Residue-level contacts at the interface:
Residue I179 in chain B is in contact with residue S365 in chain A (closest heavy-atom distance 2.8 Å).
Residue R178 in chain B interacts with residue L382 in chain A (closest heavy-atom distance 2.8 Å).
Residue M382 in chain B is in contact with residue K231 in chain A (closest heavy-atom distance 2.8 Å).
Residue K343 in chain B is in contact with residue S354 in chain A (closest heavy-atom distance 3.0 Å).
Residue N380 in chain B contacts residue P229 in chain A (closest heavy-atom distance 3.7 Å).
Residue E367 in chain B contacts residue K231 in chain A (closest heavy-atom distance 3.4 Å).
Residue P176 in chain B interacts with residue Q367 in chain A (closest heavy-atom distance 3.2 Å).
Residue E267 in chain B interacts with residue G362 in chain A (closest heavy-atom distance 3.6 Å).
Residue C376 in chain B is in contact with residue K404 in chain A (closest heavy-atom distance 2.8 Å).
Residue S381 in chain B interacts with residue G232 in chain A (closest heavy-atom distance 3.7 Å).
Residue E267 in chain B interacts with residue L363 in chain A (closest heavy-atom distance 2.9 Å).
Residue W181 in chain B interacts with residue T375 in chain A (closest heavy-atom distance 3.4 Å).
Residue R178 in chain B is in contact with residue V383 in chain A (closest heavy-atom distance 3.4 Å).
Residue M342 in chain B interacts with residue S358 in chain A (closest heavy-atom distance 3.7 Å).
Residue N184 in chain B is in contact with residue R373 in chain A (closest heavy-atom distance 3.1 Å).
Residue I179 in chain B is in contact with residue L364 in chain A (closest heavy-atom distance 3.6 Å).
Residue N350 in chain B is in contact with residue I233 in chain A (closest heavy-atom distance 3.4 Å).
Residue S270 in chain B interacts with residue F360 in chain A (closest heavy-atom distance 3.7 Å).
Residue R362 in chain B interacts with residue S377 in chain A (closest heavy-atom distance 3.6 Å).
Residue Q266 in chain B interacts with residue G361 in chain A (closest heavy-atom distance 3.5 Å).
Residue K302 in chain B contacts residue A355 in chain A (closest heavy-atom distance 2.8 Å).
Residue Q266 in chain B contacts residue F360 in chain A (closest heavy-atom distance 3.1 Å).
Residue D375 in chain B contacts residue L585 in chain A (closest heavy-atom distance 3.8 Å).
Residue L177 in chain B is in contact with residue Q367 in chain A (closest heavy-atom distance 2.9 Å).
Residue N380 in chain B interacts with residue G232 in chain A (closest heavy-atom distance 2.9 Å).
Residue D273 in chain B contacts residue R356 in chain A (closest heavy-atom distance 2.8 Å).
Residue Q366 in chain B is in contact with residue K391 in chain A (closest heavy-atom distance 2.9 Å).
Residue I187 in chain B interacts with residue L382 in chain A (closest heavy-atom distance 3.7 Å).
Residue Y420 in chain B contacts residue H357 in chain A (closest heavy-atom distance 3.3 Å).
Residue T298 in chain B contacts residue I350 in chain A (closest heavy-atom distance 3.5 Å).
Residue G363 in chain B interacts with residue R359 in chain A (closest heavy-atom distance 3.6 Å).
Residue S270 in chain B contacts residue S379 in chain A (closest heavy-atom distance 3.3 Å).
Residue E297 in chain B contacts residue K351 in chain A (closest heavy-atom distance 2.8 Å).
Residue D341 in chain B contacts residue S358 in chain A (closest heavy-atom distance 3.0 Å).
Residue N377 in chain B interacts with residue I402 in chain A (closest heavy-atom distance 3.5 Å).
Residue K302 in chain B contacts residue R356 in chain A (closest heavy-atom distance 3.7 Å).
Residue L177 in chain B interacts with residue I366 in chain A (closest heavy-atom distance 3.7 Å).
Residue F300 in chain B is in contact with residue I350 in chain A (closest heavy-atom distance 3.5 Å).
Residue V351 in chain B contacts residue I236 in chain A (closest heavy-atom distance 3.7 Å).
Residue F300 in chain B is in contact with residue A355 in chain A (closest heavy-atom distance 3.7 Å).
Residue N380 in chain B is in contact with residue K231 in chain A (closest heavy-atom distance 3.3 Å).
Residue E378 in chain B interacts with residue I233 in chain A (closest heavy-atom distance 3.7 Å).
Residue I269 in chain B is in contact with residue R356 in chain A (closest heavy-atom distance 3.3 Å).
Residue R362 in chain B interacts with residue S358 in chain A (closest heavy-atom distance 3.4 Å).
Residue E378 in chain B is in contact with residue M228 in chain A (closest heavy-atom distance 3.6 Å).
Residue D375 in chain B contacts residue R681 in chain A (closest heavy-atom distance 2.8 Å).
Residue R178 in chain B interacts with residue S365 in chain A (closest heavy-atom distance 3.7 Å).
Residue D361 in chain B interacts with residue K391 in chain A (closest heavy-atom distance 2.8 Å).
Residue Q274 in chain B contacts residue V383 in chain A (closest heavy-atom distance 3.6 Å).
Residue N350 in chain B contacts residue T234 in chain A (closest heavy-atom distance 3.4 Å).
Residue E267 in chain B interacts with residue L382 in chain A (closest heavy-atom distance 3.6 Å).
Residue K343 in chain B contacts residue R356 in chain A (closest heavy-atom distance 3.7 Å).
Residue D294 in chain B contacts residue K347 in chain A (closest heavy-atom distance 2.8 Å).
Residue R178 in chain B is in contact with residue L364 in chain A (closest heavy-atom distance 3.7 Å).
Residue I374 in chain B contacts residue R681 in chain A (closest heavy-atom distance 3.6 Å).
Residue D462 in chain B interacts with residue H357 in chain A (closest heavy-atom distance 2.8 Å).
Residue W181 in chain B interacts with residue L363 in chain A (closest heavy-atom distance 3.1 Å).
Residue R440 in chain B is in contact with residue R359 in chain A (closest heavy-atom distance 3.0 Å).
Residue D361 in chain B interacts with residue S377 in chain A (closest heavy-atom distance 2.8 Å).
Residue V303 in chain B interacts with residue R356 in chain A (closest heavy-atom distance 3.2 Å).

These two protein chains interact to form a complex.

Sequence of chain A:
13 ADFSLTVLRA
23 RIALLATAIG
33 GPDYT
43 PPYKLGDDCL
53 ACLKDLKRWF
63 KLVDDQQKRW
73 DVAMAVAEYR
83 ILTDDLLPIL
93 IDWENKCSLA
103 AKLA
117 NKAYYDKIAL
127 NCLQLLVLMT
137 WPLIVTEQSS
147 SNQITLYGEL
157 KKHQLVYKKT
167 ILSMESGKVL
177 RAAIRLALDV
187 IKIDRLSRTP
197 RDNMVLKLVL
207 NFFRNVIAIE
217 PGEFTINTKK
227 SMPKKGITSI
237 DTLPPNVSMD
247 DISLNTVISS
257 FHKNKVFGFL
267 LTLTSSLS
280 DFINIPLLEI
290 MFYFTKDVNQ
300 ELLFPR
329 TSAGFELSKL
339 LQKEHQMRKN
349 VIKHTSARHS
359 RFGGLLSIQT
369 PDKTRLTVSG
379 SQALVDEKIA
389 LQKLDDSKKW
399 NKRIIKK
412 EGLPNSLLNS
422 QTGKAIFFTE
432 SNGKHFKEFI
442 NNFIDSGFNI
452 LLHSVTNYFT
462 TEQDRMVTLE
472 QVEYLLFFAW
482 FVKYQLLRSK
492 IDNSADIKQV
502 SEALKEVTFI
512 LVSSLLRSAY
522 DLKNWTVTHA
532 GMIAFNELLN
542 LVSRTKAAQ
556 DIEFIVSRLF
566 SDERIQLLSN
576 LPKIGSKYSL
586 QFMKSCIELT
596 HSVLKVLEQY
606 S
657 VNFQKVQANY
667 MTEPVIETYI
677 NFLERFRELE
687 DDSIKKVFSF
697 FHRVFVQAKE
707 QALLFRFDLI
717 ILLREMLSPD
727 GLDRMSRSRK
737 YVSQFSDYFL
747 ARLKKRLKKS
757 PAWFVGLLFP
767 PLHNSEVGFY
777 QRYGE

Sequence of chain B:
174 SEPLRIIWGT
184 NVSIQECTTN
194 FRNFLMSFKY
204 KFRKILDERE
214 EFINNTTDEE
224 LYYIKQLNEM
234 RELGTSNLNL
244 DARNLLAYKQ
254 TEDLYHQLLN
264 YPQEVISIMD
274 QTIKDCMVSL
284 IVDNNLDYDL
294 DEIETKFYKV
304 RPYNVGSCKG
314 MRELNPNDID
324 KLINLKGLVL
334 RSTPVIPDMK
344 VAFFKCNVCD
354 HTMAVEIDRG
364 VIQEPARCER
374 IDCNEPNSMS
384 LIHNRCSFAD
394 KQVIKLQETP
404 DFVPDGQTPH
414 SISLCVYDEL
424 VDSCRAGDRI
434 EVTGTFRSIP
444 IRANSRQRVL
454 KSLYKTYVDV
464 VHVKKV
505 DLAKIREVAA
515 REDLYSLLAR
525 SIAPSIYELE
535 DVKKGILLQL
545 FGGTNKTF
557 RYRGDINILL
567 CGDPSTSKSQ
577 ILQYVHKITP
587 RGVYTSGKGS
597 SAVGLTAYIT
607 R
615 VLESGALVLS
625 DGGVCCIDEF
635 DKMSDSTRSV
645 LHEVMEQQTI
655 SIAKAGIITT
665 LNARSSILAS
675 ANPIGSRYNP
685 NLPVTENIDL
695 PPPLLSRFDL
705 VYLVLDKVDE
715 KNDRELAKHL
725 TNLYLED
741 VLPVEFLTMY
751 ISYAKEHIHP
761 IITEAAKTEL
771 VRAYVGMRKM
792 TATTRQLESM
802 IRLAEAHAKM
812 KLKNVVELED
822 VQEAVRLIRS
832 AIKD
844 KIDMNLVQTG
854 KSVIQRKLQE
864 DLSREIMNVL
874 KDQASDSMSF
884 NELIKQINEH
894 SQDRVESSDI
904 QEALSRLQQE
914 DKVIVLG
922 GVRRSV